This data describes a binding interaction between two proteins.

Sequence of chain B:
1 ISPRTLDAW

Interface contacts:
Residue T73 in chain A interacts with residue L6 in chain B (closest heavy-atom distance 3.1 Å).
Residue Y123 in chain A interacts with residue W9 in chain B (closest heavy-atom distance 3.4 Å).
Residue Y74 in chain A contacts residue L6 in chain B (closest heavy-atom distance 4.5 Å).
Residue W147 in chain A interacts with residue D7 in chain B (closest heavy-atom distance 3.5 Å).
Residue Y9 in chain A interacts with residue P3 in chain B (closest heavy-atom distance 3.5 Å).
Residue Y7 in chain A contacts residue P3 in chain B (closest heavy-atom distance 4.2 Å).
Residue E63 in chain A contacts residue I1 in chain B (closest heavy-atom distance 3.3 Å).
Residue F33 in chain A is in contact with residue I1 in chain B (closest heavy-atom distance 4.7 Å).
Residue N77 in chain A interacts with residue D7 in chain B (closest heavy-atom distance 3.4 Å).
Residue Y74 in chain A contacts residue W9 in chain B (closest heavy-atom distance 4.3 Å).
Residue Y84 in chain A interacts with residue W9 in chain B (closest heavy-atom distance 2.5 Å).
Residue Y159 in chain A interacts with residue S2 in chain B (closest heavy-atom distance 4.0 Å).
Residue A69 in chain A contacts residue L6 in chain B (closest heavy-atom distance 3.4 Å).
Residue N77 in chain A interacts with residue A8 in chain B (closest heavy-atom distance 3.3 Å).
Residue N66 in chain A interacts with residue S2 in chain B (closest heavy-atom distance 2.7 Å).
Residue W147 in chain A is in contact with residue A8 in chain B (closest heavy-atom distance 2.8 Å).
Residue T73 in chain A interacts with residue A8 in chain B (closest heavy-atom distance 4.6 Å).
Residue I142 in chain A is in contact with residue W9 in chain B (closest heavy-atom distance 4.6 Å).
Residue Y118 in chain A is in contact with residue W9 in chain B (closest heavy-atom distance 4.2 Å).
Residue A81 in chain A contacts residue W9 in chain B (closest heavy-atom distance 4.1 Å).
Residue Y159 in chain A interacts with residue T5 in chain B (closest heavy-atom distance 4.7 Å).
Residue M45 in chain A interacts with residue S2 in chain B (closest heavy-atom distance 4.2 Å).
Residue W167 in chain A is in contact with residue I1 in chain B (closest heavy-atom distance 3.4 Å).
Residue Q155 in chain A contacts residue T5 in chain B (closest heavy-atom distance 3.8 Å).
Residue L163 in chain A is in contact with residue I1 in chain B (closest heavy-atom distance 4.1 Å).
Residue S70 in chain A is in contact with residue L6 in chain B (closest heavy-atom distance 3.4 Å).
Residue I95 in chain A is in contact with residue W9 in chain B (closest heavy-atom distance 3.6 Å).
Residue Y9 in chain A interacts with residue S2 in chain B (closest heavy-atom distance 3.9 Å).
Residue I80 in chain A interacts with residue A8 in chain B (closest heavy-atom distance 4.2 Å).
Residue Y159 in chain A interacts with residue I1 in chain B (closest heavy-atom distance 2.7 Å).
Residue K146 in chain A interacts with residue W9 in chain B (closest heavy-atom distance 3.3 Å).
Residue Y99 in chain A contacts residue P3 in chain B (closest heavy-atom distance 3.5 Å).
Residue L156 in chain A is in contact with residue T5 in chain B (closest heavy-atom distance 3.2 Å).
Residue Y59 in chain A contacts residue I1 in chain B (closest heavy-atom distance 4.2 Å).
Residue A117 in chain A is in contact with residue W9 in chain B (closest heavy-atom distance 3.8 Å).
Residue N66 in chain A is in contact with residue R4 in chain B (closest heavy-atom distance 3.6 Å).
Residue Y159 in chain A contacts residue P3 in chain B (closest heavy-atom distance 3.5 Å).
Residue V152 in chain A contacts residue D7 in chain B (closest heavy-atom distance 3.1 Å).
Residue Y171 in chain A is in contact with residue I1 in chain B (closest heavy-atom distance 2.7 Å).
Residue G62 in chain A interacts with residue R4 in chain B (closest heavy-atom distance 3.3 Å).
Residue E63 in chain A interacts with residue R4 in chain B (closest heavy-atom distance 2.6 Å).
Residue S70 in chain A is in contact with residue P3 in chain B (closest heavy-atom distance 4.6 Å).
Residue K146 in chain A is in contact with residue A8 in chain B (closest heavy-atom distance 4.5 Å).
Residue I80 in chain A contacts residue W9 in chain B (closest heavy-atom distance 3.9 Å).
Residue M67 in chain A contacts residue S2 in chain B (closest heavy-atom distance 3.5 Å).
Residue M5 in chain A interacts with residue I1 in chain B (closest heavy-atom distance 3.7 Å).
Residue Y99 in chain A interacts with residue T5 in chain B (closest heavy-atom distance 2.9 Å).
Residue Y7 in chain A contacts residue S2 in chain B (closest heavy-atom distance 3.3 Å).
Residue T143 in chain A interacts with residue A8 in chain B (closest heavy-atom distance 4.7 Å).
Residue E63 in chain A interacts with residue S2 in chain B (closest heavy-atom distance 2.7 Å).
Residue N77 in chain A contacts residue W9 in chain B (closest heavy-atom distance 2.9 Å).
Residue N66 in chain A interacts with residue L6 in chain B (closest heavy-atom distance 4.8 Å).
Residue T143 in chain A contacts residue W9 in chain B (closest heavy-atom distance 2.6 Å).
Residue W147 in chain A is in contact with residue W9 in chain B (closest heavy-atom distance 3.6 Å).
Residue Y116 in chain A interacts with residue W9 in chain B (closest heavy-atom distance 3.9 Å).
Residue L156 in chain A contacts residue D7 in chain B (closest heavy-atom distance 4.8 Å).
Residue Y7 in chain A interacts with residue I1 in chain B (closest heavy-atom distance 2.9 Å).
Residue T73 in chain A is in contact with residue D7 in chain B (closest heavy-atom distance 3.9 Å).
Residue Q155 in chain A is in contact with residue D7 in chain B (closest heavy-atom distance 3.8 Å).
Residue N66 in chain A is in contact with residue P3 in chain B (closest heavy-atom distance 2.9 Å).

Sequence of chain A:
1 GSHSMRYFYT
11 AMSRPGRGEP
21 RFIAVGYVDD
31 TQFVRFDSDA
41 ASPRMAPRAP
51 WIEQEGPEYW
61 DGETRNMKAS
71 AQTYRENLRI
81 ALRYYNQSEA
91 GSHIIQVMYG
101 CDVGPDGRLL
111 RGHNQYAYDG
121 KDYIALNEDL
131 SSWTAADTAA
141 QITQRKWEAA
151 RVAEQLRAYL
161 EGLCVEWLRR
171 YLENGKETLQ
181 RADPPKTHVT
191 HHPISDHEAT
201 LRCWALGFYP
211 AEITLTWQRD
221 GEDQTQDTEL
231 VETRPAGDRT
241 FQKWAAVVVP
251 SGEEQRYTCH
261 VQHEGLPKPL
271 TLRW